Interface contacts:
Residue S64 in protein 1 contacts residue G159 in protein 2 (closest heavy-atom distance 4.6 Å).
Residue E100 in protein 1 is in contact with residue E160 in protein 2 (closest heavy-atom distance 2.5 Å).
Residue V98 in protein 1 is in contact with residue S163 in protein 2 (closest heavy-atom distance 3.4 Å).
Residue C99 in protein 1 interacts with residue N161 in protein 2 (closest heavy-atom distance 4.4 Å).
Residue C99 in protein 1 interacts with residue S163 in protein 2 (closest heavy-atom distance 5.0 Å).
Residue E100 in protein 1 interacts with residue N161 in protein 2 (closest heavy-atom distance 4.7 Å).
Residue C99 in protein 1 is in contact with residue T162 in protein 2 (closest heavy-atom distance 3.6 Å).
Residue E100 in protein 1 interacts with residue T162 in protein 2 (closest heavy-atom distance 4.5 Å).
Residue Y62 in protein 1 interacts with residue L164 in protein 2 (closest heavy-atom distance 2.9 Å).
Residue A63 in protein 1 interacts with residue L164 in protein 2 (closest heavy-atom distance 3.9 Å).
Residue V98 in protein 1 is in contact with residue L164 in protein 2 (closest heavy-atom distance 3.2 Å).
Residue C99 in protein 1 interacts with residue E160 in protein 2 (closest heavy-atom distance 3.4 Å).
Residue V98 in protein 1 contacts residue T162 in protein 2 (closest heavy-atom distance 3.8 Å).
Residue Y62 in protein 1 contacts residue S163 in protein 2 (closest heavy-atom distance 4.8 Å).
Residue L101 in protein 1 is in contact with residue E160 in protein 2 (closest heavy-atom distance 3.8 Å).

Sequence of protein 2:
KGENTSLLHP

The following describes two proteins that form a bound complex.

Sequence of protein 1:
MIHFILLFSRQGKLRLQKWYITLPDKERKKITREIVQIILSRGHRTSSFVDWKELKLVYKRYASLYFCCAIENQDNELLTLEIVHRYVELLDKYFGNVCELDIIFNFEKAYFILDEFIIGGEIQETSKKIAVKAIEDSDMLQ